The following describes two proteins that form a bound complex.

Sequence of protein 2:
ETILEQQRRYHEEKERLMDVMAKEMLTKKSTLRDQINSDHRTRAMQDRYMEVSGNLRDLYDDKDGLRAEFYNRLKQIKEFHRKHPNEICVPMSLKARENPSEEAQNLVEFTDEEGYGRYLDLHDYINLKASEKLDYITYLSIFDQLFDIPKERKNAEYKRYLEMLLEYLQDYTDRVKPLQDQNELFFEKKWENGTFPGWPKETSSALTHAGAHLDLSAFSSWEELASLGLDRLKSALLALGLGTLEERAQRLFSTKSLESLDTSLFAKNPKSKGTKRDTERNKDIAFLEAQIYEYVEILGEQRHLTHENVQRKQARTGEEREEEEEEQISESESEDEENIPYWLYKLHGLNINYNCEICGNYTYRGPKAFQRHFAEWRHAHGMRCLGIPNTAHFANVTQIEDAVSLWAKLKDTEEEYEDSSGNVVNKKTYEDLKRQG

Interface contacts:
Residue E428 in protein 2 is in contact with residue S63 in protein 1 (closest heavy-atom distance 4.7 Å).
Residue W429 in protein 2 contacts residue L62 in protein 1 (closest heavy-atom distance 4.4 Å).
Residue R430 in protein 2 contacts residue S63 in protein 1 (closest heavy-atom distance 4.1 Å).
Residue E428 in protein 2 interacts with residue L62 in protein 1 (closest heavy-atom distance 2.9 Å).
Residue A427 in protein 2 is in contact with residue L62 in protein 1 (closest heavy-atom distance 4.6 Å).
Residue W429 in protein 2 contacts residue S63 in protein 1 (closest heavy-atom distance 3.1 Å).
Residue R424 in protein 2 is in contact with residue V40 in protein 1 (closest heavy-atom distance 4.9 Å).

Sequence of protein 1:
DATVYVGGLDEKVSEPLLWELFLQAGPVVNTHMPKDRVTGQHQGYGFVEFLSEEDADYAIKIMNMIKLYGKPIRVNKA